Sequence of the first protein:
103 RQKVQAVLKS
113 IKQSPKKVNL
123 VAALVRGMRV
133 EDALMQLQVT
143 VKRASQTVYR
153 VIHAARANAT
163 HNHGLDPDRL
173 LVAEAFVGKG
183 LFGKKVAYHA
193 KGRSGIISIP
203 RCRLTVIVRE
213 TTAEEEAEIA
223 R

Sequence of the second protein:
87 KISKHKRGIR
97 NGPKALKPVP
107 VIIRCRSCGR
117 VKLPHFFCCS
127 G

These two protein chains interact to form a complex.

Contacts between the two chains:
Residue L126 in the first protein is in contact with residue P104 in the second protein (closest heavy-atom distance 3.5 Å).
Residue V123 in the first protein interacts with residue L102 in the second protein (closest heavy-atom distance 3.7 Å).
Residue K118 in the first protein contacts residue R93 in the second protein (closest heavy-atom distance 2.9 Å).
Residue Q138 in the first protein is in contact with residue V105 in the second protein (closest heavy-atom distance 3.3 Å).
Residue Q140 in the first protein interacts with residue V117 in the second protein (closest heavy-atom distance 3.5 Å).
Residue M137 in the first protein contacts residue I108 in the second protein (closest heavy-atom distance 3.9 Å).
Residue V141 in the first protein interacts with residue I108 in the second protein (closest heavy-atom distance 3.5 Å).
Residue M137 in the first protein interacts with residue R110 in the second protein (closest heavy-atom distance 4.3 Å).
Residue M137 in the first protein is in contact with residue V117 in the second protein (closest heavy-atom distance 4.3 Å).
Residue Q138 in the first protein is in contact with residue I108 in the second protein (closest heavy-atom distance 4.3 Å).
Residue V141 in the first protein is in contact with residue V117 in the second protein (closest heavy-atom distance 4.3 Å).
Residue T142 in the first protein interacts with residue V105 in the second protein (closest heavy-atom distance 4.9 Å).
Residue V141 in the first protein interacts with residue K118 in the second protein (closest heavy-atom distance 4.5 Å).
Residue V141 in the first protein contacts residue V105 in the second protein (closest heavy-atom distance 4.8 Å).
Residue L126 in the first protein is in contact with residue K103 in the second protein (closest heavy-atom distance 3.9 Å).
Residue K144 in the first protein is in contact with residue L102 in the second protein (closest heavy-atom distance 4.3 Å).
Residue Q138 in the first protein contacts residue P104 in the second protein (closest heavy-atom distance 3.7 Å).
Residue L122 in the first protein interacts with residue L102 in the second protein (closest heavy-atom distance 3.2 Å).
Residue L126 in the first protein contacts residue L102 in the second protein (closest heavy-atom distance 3.5 Å).
Residue K118 in the first protein contacts residue N97 in the second protein (closest heavy-atom distance 4.6 Å).
Residue L122 in the first protein is in contact with residue K100 in the second protein (closest heavy-atom distance 4.4 Å).
Residue V141 in the first protein contacts residue L119 in the second protein (closest heavy-atom distance 3.4 Å).